Residue-level contacts at the interface:
Residue R33 in chain B interacts with residue R99 in chain A (closest heavy-atom distance 4.2 Å).
Residue R99 in chain B contacts residue R33 in chain A (closest heavy-atom distance 4.1 Å).
Residue L95 in chain B interacts with residue I88 in chain A (closest heavy-atom distance 4.6 Å).
Residue R92 in chain B contacts residue I96 in chain A (closest heavy-atom distance 4.6 Å).
Residue R33 in chain B interacts with residue L95 in chain A (closest heavy-atom distance 2.8 Å).
Residue I88 in chain B is in contact with residue R92 in chain A (closest heavy-atom distance 4.7 Å).
Residue E32 in chain B interacts with residue R99 in chain A (closest heavy-atom distance 3.8 Å).
Residue N141 in chain B is in contact with residue L145 in chain A (closest heavy-atom distance 3.7 Å).
Residue P31 in chain B interacts with residue I98 in chain A (closest heavy-atom distance 3.4 Å).
Residue L95 in chain B is in contact with residue E85 in chain A (closest heavy-atom distance 4.4 Å).
Residue F146 in chain B contacts residue L142 in chain A (closest heavy-atom distance 4.7 Å).
Residue E32 in chain B contacts residue I98 in chain A (closest heavy-atom distance 3.6 Å).
Residue F146 in chain B contacts residue L84 in chain A (closest heavy-atom distance 4.2 Å).
Residue I98 in chain B contacts residue P31 in chain A (closest heavy-atom distance 4.6 Å).
Residue R99 in chain B is in contact with residue E85 in chain A (closest heavy-atom distance 3.4 Å).
Residue L145 in chain B is in contact with residue L142 in chain A (closest heavy-atom distance 3.6 Å).
Residue L142 in chain B contacts residue L145 in chain A (closest heavy-atom distance 3.2 Å).
Residue R92 in chain B contacts residue I88 in chain A (closest heavy-atom distance 4.9 Å).
Residue N141 in chain B contacts residue N141 in chain A (closest heavy-atom distance 4.8 Å).
Residue R92 in chain B interacts with residue R92 in chain A (closest heavy-atom distance 2.7 Å).
Residue R92 in chain B contacts residue E89 in chain A (closest heavy-atom distance 4.6 Å).
Residue L142 in chain B is in contact with residue L142 in chain A (closest heavy-atom distance 3.1 Å).
Residue L165 in chain B is in contact with residue L165 in chain A (closest heavy-atom distance 5.0 Å).
Residue I88 in chain B is in contact with residue L142 in chain A (closest heavy-atom distance 4.7 Å).
Residue I96 in chain B interacts with residue R92 in chain A (closest heavy-atom distance 4.8 Å).
Residue I88 in chain B interacts with residue L95 in chain A (closest heavy-atom distance 4.3 Å).
Residue R33 in chain B interacts with residue I96 in chain A (closest heavy-atom distance 4.8 Å).
Residue L145 in chain B interacts with residue L84 in chain A (closest heavy-atom distance 4.6 Å).
Residue Q3 in chain B is in contact with residue R99 in chain A (closest heavy-atom distance 4.3 Å).
Residue L142 in chain B interacts with residue I88 in chain A (closest heavy-atom distance 4.8 Å).
Residue L145 in chain B interacts with residue N141 in chain A (closest heavy-atom distance 4.2 Å).
Residue L84 in chain B interacts with residue F146 in chain A (closest heavy-atom distance 3.5 Å).
Residue E85 in chain B contacts residue R99 in chain A (closest heavy-atom distance 3.3 Å).
Residue L142 in chain B is in contact with residue F146 in chain A (closest heavy-atom distance 4.4 Å).
Residue L84 in chain B interacts with residue L145 in chain A (closest heavy-atom distance 3.5 Å).
Residue Q138 in chain B contacts residue L145 in chain A (closest heavy-atom distance 4.2 Å).
Residue F146 in chain B is in contact with residue I88 in chain A (closest heavy-atom distance 3.8 Å).
Residue E89 in chain B interacts with residue R92 in chain A (closest heavy-atom distance 4.4 Å).
Residue E85 in chain B is in contact with residue L95 in chain A (closest heavy-atom distance 3.7 Å).
Residue R4 in chain B is in contact with residue R99 in chain A (closest heavy-atom distance 3.6 Å).
Residue I88 in chain B contacts residue I88 in chain A (closest heavy-atom distance 3.7 Å).
Residue I91 in chain B interacts with residue I88 in chain A (closest heavy-atom distance 4.5 Å).
Residue L145 in chain B is in contact with residue Q138 in chain A (closest heavy-atom distance 4.5 Å).
Residue R33 in chain B contacts residue I98 in chain A (closest heavy-atom distance 4.2 Å).
Residue E85 in chain B is in contact with residue F146 in chain A (closest heavy-atom distance 4.5 Å).
Residue I88 in chain B is in contact with residue F146 in chain A (closest heavy-atom distance 3.5 Å).
Residue L95 in chain B contacts residue R33 in chain A (closest heavy-atom distance 3.6 Å).
Residue R99 in chain B is in contact with residue E32 in chain A (closest heavy-atom distance 3.6 Å).
Residue I88 in chain B contacts residue I91 in chain A (closest heavy-atom distance 4.2 Å).
Residue R99 in chain B interacts with residue Q3 in chain A (closest heavy-atom distance 4.9 Å).

Sequence of chain B:
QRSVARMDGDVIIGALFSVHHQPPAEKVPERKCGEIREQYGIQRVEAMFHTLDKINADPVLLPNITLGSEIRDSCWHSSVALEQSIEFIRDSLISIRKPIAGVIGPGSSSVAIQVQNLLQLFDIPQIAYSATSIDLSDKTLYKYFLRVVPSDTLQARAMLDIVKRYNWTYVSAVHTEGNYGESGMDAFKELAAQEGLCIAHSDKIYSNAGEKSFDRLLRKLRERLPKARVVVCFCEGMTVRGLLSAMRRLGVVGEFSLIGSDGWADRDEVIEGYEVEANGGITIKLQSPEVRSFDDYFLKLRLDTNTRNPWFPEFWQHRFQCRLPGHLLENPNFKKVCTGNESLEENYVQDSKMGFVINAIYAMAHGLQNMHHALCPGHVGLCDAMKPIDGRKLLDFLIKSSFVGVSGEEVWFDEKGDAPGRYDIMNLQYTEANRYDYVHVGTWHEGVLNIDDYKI

The following describes two proteins that form a bound complex.

Sequence of chain A:
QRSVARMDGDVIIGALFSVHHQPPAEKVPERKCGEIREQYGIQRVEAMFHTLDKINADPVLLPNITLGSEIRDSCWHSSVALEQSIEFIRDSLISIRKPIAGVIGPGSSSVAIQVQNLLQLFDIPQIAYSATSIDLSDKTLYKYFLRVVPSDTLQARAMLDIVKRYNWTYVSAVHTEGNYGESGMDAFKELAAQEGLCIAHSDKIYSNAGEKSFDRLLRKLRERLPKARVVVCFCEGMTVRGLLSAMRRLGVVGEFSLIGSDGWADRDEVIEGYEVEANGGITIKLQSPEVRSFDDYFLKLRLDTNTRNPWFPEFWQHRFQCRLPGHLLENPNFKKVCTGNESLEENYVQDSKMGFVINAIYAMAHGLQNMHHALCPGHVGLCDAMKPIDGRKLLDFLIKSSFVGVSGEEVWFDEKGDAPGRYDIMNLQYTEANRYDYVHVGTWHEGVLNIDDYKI